Residue-level contacts at the interface:
Residue V56 in protein 1 contacts residue A11 in protein 2 (closest heavy-atom distance 3.8 Å).
Residue L77 in protein 1 contacts residue I8 in protein 2 (closest heavy-atom distance 4.0 Å).
Residue M74 in protein 1 interacts with residue R9 in protein 2 (closest heavy-atom distance 3.5 Å).
Residue Q78 in protein 1 contacts residue I8 in protein 2 (closest heavy-atom distance 3.8 Å).
Residue K60 in protein 1 contacts residue G14 in protein 2 (closest heavy-atom distance 3.6 Å).
Residue V52 in protein 1 is in contact with residue I7 in protein 2 (closest heavy-atom distance 4.3 Å).
Residue V52 in protein 1 interacts with residue I8 in protein 2 (closest heavy-atom distance 3.8 Å).
Residue L70 in protein 1 is in contact with residue M13 in protein 2 (closest heavy-atom distance 4.0 Å).
Residue K60 in protein 1 is in contact with residue L12 in protein 2 (closest heavy-atom distance 3.4 Å).
Residue Q73 in protein 1 interacts with residue L12 in protein 2 (closest heavy-atom distance 3.8 Å).
Residue V56 in protein 1 contacts residue L12 in protein 2 (closest heavy-atom distance 3.5 Å).
Residue I53 in protein 1 is in contact with residue A11 in protein 2 (closest heavy-atom distance 4.3 Å).
Residue M74 in protein 1 interacts with residue L12 in protein 2 (closest heavy-atom distance 3.7 Å).
Residue L70 in protein 1 contacts residue L12 in protein 2 (closest heavy-atom distance 4.1 Å).
Residue K60 in protein 1 interacts with residue A11 in protein 2 (closest heavy-atom distance 3.4 Å).
Residue W81 in protein 1 interacts with residue L4 in protein 2 (closest heavy-atom distance 3.6 Å).
Residue F65 in protein 1 contacts residue L12 in protein 2 (closest heavy-atom distance 4.5 Å).
Residue M74 in protein 1 contacts residue E5 in protein 2 (closest heavy-atom distance 4.1 Å).
Residue Q78 in protein 1 interacts with residue E5 in protein 2 (closest heavy-atom distance 3.5 Å).
Residue I53 in protein 1 is in contact with residue I7 in protein 2 (closest heavy-atom distance 3.7 Å).
Residue M74 in protein 1 contacts residue M13 in protein 2 (closest heavy-atom distance 4.0 Å).
Residue V52 in protein 1 interacts with residue L4 in protein 2 (closest heavy-atom distance 4.5 Å).
Residue G49 in protein 1 contacts residue I7 in protein 2 (closest heavy-atom distance 4.3 Å).
Residue V56 in protein 1 contacts residue I8 in protein 2 (closest heavy-atom distance 4.0 Å).
Residue M74 in protein 1 is in contact with residue I8 in protein 2 (closest heavy-atom distance 3.8 Å).
Residue L77 in protein 1 is in contact with residue L12 in protein 2 (closest heavy-atom distance 3.8 Å).
Residue Q78 in protein 1 contacts residue R9 in protein 2 (closest heavy-atom distance 4.7 Å).
Residue W81 in protein 1 is in contact with residue I8 in protein 2 (closest heavy-atom distance 4.3 Å).

These two protein chains interact to form a complex.

Sequence of protein 2:
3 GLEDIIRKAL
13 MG

Sequence of protein 1:
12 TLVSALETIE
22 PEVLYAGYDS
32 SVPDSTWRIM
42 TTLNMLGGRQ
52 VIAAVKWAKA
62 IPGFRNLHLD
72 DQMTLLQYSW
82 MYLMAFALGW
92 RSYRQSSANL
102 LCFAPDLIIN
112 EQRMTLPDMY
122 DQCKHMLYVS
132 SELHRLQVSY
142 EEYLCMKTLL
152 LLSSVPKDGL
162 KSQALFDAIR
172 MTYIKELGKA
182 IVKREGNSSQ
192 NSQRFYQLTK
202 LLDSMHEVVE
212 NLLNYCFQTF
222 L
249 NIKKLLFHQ